Sequence of the first protein:
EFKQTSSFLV

Contacts between the two chains:
Residue R68 in the second protein interacts with residue S8 in the first protein (closest heavy-atom distance 3.8 Å).
Residue R24 in the second protein is in contact with residue S8 in the first protein (closest heavy-atom distance 4.3 Å).
Residue G160 in the second protein interacts with residue F4 in the first protein (closest heavy-atom distance 4.3 Å).
Residue L23 in the second protein contacts residue V12 in the first protein (closest heavy-atom distance 2.9 Å).
Residue R24 in the second protein contacts residue F10 in the first protein (closest heavy-atom distance 3.9 Å).
Residue G104 in the second protein interacts with residue Q6 in the first protein (closest heavy-atom distance 3.8 Å).
Residue N139 in the second protein contacts residue T7 in the first protein (closest heavy-atom distance 2.8 Å).
Residue L137 in the second protein is in contact with residue S9 in the first protein (closest heavy-atom distance 3.6 Å).
Residue V21 in the second protein interacts with residue V12 in the first protein (closest heavy-atom distance 2.9 Å).
Residue L142 in the second protein interacts with residue F10 in the first protein (closest heavy-atom distance 3.9 Å).
Residue R68 in the second protein interacts with residue S9 in the first protein (closest heavy-atom distance 3.4 Å).
Residue L23 in the second protein contacts residue S9 in the first protein (closest heavy-atom distance 4.5 Å).
Residue G140 in the second protein interacts with residue S8 in the first protein (closest heavy-atom distance 3.2 Å).
Residue G22 in the second protein contacts residue L11 in the first protein (closest heavy-atom distance 3.6 Å).
Residue L25 in the second protein contacts residue S8 in the first protein (closest heavy-atom distance 3.8 Å).
Residue K17 in the second protein interacts with residue V12 in the first protein (closest heavy-atom distance 4.5 Å).
Residue R24 in the second protein is in contact with residue S9 in the first protein (closest heavy-atom distance 3.1 Å).
Residue D102 in the second protein contacts residue Q6 in the first protein (closest heavy-atom distance 3.4 Å).
Residue R68 in the second protein contacts residue T7 in the first protein (closest heavy-atom distance 3.3 Å).
Residue A36 in the second protein is in contact with residue S8 in the first protein (closest heavy-atom distance 3.3 Å).
Residue L75 in the second protein contacts residue V12 in the first protein (closest heavy-atom distance 3.9 Å).
Residue G140 in the second protein is in contact with residue F10 in the first protein (closest heavy-atom distance 3.5 Å).
Residue G140 in the second protein is in contact with residue S9 in the first protein (closest heavy-atom distance 3.9 Å).
Residue L146 in the second protein is in contact with residue F4 in the first protein (closest heavy-atom distance 3.8 Å).
Residue K141 in the second protein contacts residue F10 in the first protein (closest heavy-atom distance 4.5 Å).
Residue Y121 in the second protein is in contact with residue F4 in the first protein (closest heavy-atom distance 4.4 Å).
Residue I161 in the second protein contacts residue F4 in the first protein (closest heavy-atom distance 4.4 Å).
Residue D102 in the second protein interacts with residue K5 in the first protein (closest heavy-atom distance 4.3 Å).
Residue G27 in the second protein contacts residue Q6 in the first protein (closest heavy-atom distance 3.4 Å).
Residue R159 in the second protein contacts residue F4 in the first protein (closest heavy-atom distance 3.4 Å).
Residue L25 in the second protein contacts residue S9 in the first protein (closest heavy-atom distance 3.0 Å).
Residue Y138 in the second protein is in contact with residue F4 in the first protein (closest heavy-atom distance 3.5 Å).
Residue N139 in the second protein is in contact with residue Q6 in the first protein (closest heavy-atom distance 4.1 Å).
Residue Y138 in the second protein contacts residue T7 in the first protein (closest heavy-atom distance 4.7 Å).
Residue R24 in the second protein contacts residue L11 in the first protein (closest heavy-atom distance 4.2 Å).
Residue R159 in the second protein contacts residue E3 in the first protein (closest heavy-atom distance 4.5 Å).
Residue R68 in the second protein contacts residue Q6 in the first protein (closest heavy-atom distance 3.5 Å).
Residue L25 in the second protein is in contact with residue V12 in the first protein (closest heavy-atom distance 4.7 Å).
Residue V72 in the second protein contacts residue F10 in the first protein (closest heavy-atom distance 3.6 Å).
Residue V72 in the second protein interacts with residue V12 in the first protein (closest heavy-atom distance 3.3 Å).
Residue G22 in the second protein contacts residue V12 in the first protein (closest heavy-atom distance 2.7 Å).
Residue D135 in the second protein contacts residue Q6 in the first protein (closest heavy-atom distance 3.5 Å).
Residue N139 in the second protein interacts with residue K5 in the first protein (closest heavy-atom distance 4.7 Å).
Residue D102 in the second protein interacts with residue F4 in the first protein (closest heavy-atom distance 3.1 Å).
Residue Y138 in the second protein is in contact with residue E3 in the first protein (closest heavy-atom distance 4.2 Å).
Residue L76 in the second protein contacts residue F10 in the first protein (closest heavy-atom distance 4.5 Å).
Residue G140 in the second protein is in contact with residue T7 in the first protein (closest heavy-atom distance 2.8 Å).
Residue L137 in the second protein contacts residue T7 in the first protein (closest heavy-atom distance 4.5 Å).
Residue D135 in the second protein is in contact with residue K5 in the first protein (closest heavy-atom distance 4.8 Å).
Residue L23 in the second protein contacts residue L11 in the first protein (closest heavy-atom distance 3.5 Å).
Residue V72 in the second protein is in contact with residue S9 in the first protein (closest heavy-atom distance 3.9 Å).
Residue A26 in the second protein interacts with residue Q6 in the first protein (closest heavy-atom distance 3.5 Å).
Residue L76 in the second protein interacts with residue V12 in the first protein (closest heavy-atom distance 3.5 Å).
Residue L137 in the second protein is in contact with residue Q6 in the first protein (closest heavy-atom distance 3.9 Å).
Residue L23 in the second protein interacts with residue F10 in the first protein (closest heavy-atom distance 3.8 Å).
Residue S20 in the second protein contacts residue V12 in the first protein (closest heavy-atom distance 3.2 Å).
Residue L39 in the second protein is in contact with residue L11 in the first protein (closest heavy-atom distance 3.8 Å).
Residue V103 in the second protein interacts with residue Q6 in the first protein (closest heavy-atom distance 3.3 Å).
Residue G140 in the second protein is in contact with residue Q6 in the first protein (closest heavy-atom distance 4.0 Å).
Residue S20 in the second protein is in contact with residue L11 in the first protein (closest heavy-atom distance 4.2 Å).

These two protein chains interact to form a complex.

Sequence of the second protein:
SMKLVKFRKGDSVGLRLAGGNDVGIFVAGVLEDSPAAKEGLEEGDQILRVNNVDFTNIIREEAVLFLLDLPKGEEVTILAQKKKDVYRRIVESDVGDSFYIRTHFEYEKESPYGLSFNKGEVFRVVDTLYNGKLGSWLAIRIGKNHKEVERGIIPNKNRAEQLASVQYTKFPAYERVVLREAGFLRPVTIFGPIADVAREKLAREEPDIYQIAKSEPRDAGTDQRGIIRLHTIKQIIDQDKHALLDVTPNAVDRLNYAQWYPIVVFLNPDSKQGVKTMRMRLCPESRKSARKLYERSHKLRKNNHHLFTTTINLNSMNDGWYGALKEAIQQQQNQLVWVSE